Sequence of the second protein:
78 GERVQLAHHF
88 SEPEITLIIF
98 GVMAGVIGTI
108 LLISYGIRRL

Residue-level contacts at the interface:
Residue L364 in the first protein interacts with residue E91 in the second protein (closest heavy-atom distance 3.6 Å).
Residue L364 in the first protein interacts with residue L94 in the second protein (closest heavy-atom distance 4.5 Å).
Residue G360 in the first protein interacts with residue E91 in the second protein (closest heavy-atom distance 4.5 Å).
Residue L364 in the first protein interacts with residue I95 in the second protein (closest heavy-atom distance 4.3 Å).
Residue F361 in the first protein contacts residue E91 in the second protein (closest heavy-atom distance 3.2 Å).
Residue F361 in the first protein interacts with residue S88 in the second protein (closest heavy-atom distance 3.2 Å).

These two protein chains interact to form a complex.

Sequence of the first protein:
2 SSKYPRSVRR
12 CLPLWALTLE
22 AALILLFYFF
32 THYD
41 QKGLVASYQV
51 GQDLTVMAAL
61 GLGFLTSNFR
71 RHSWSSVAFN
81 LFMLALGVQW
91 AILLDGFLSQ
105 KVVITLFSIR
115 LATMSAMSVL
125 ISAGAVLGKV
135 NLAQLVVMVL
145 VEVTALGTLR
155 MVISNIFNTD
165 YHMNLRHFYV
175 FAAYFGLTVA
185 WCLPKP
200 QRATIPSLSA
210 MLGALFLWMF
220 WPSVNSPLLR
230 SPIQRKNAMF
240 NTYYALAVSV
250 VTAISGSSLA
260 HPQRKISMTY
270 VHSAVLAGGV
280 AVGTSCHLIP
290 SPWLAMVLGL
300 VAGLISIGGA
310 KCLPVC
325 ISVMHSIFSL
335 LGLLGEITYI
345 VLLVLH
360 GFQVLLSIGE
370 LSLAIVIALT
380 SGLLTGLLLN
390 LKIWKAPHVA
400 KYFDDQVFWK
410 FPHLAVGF